The following describes two proteins that form a bound complex.

Sequence of the first protein:
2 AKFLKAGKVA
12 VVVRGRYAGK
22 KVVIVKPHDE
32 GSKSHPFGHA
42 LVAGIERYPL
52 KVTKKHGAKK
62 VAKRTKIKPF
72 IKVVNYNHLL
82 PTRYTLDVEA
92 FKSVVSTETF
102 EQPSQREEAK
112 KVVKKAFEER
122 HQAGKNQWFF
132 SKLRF

Sequence of the second protein:
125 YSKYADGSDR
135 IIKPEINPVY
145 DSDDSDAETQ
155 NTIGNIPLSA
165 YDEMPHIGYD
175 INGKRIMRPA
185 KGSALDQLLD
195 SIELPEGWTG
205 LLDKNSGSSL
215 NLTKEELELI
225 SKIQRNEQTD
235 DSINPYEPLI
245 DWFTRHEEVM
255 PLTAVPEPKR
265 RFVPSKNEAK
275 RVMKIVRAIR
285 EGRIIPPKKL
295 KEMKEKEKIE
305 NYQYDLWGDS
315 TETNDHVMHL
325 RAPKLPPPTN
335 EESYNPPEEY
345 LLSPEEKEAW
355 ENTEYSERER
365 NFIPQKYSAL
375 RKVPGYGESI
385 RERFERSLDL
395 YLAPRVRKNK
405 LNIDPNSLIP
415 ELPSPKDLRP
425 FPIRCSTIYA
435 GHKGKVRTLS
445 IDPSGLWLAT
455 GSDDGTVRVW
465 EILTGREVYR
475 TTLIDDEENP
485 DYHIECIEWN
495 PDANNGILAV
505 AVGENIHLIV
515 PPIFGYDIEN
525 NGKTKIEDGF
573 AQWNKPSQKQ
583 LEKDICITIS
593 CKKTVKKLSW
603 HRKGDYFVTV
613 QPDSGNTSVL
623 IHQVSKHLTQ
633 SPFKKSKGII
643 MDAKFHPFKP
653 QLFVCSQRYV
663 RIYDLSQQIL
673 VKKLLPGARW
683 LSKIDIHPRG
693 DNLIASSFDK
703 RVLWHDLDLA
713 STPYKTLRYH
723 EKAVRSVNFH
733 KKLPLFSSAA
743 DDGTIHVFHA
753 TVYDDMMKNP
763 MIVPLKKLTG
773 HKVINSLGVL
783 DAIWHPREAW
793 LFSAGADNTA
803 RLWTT

Residue-level contacts at the interface:
Residue S778 in the second protein is in contact with residue S105 in the first protein (closest heavy-atom distance 4.1 Å).
Residue A725 in the second protein interacts with residue S105 in the first protein (closest heavy-atom distance 4.7 Å).
Residue S778 in the second protein interacts with residue Q106 in the first protein (closest heavy-atom distance 4.1 Å).